Sequence of chain B:
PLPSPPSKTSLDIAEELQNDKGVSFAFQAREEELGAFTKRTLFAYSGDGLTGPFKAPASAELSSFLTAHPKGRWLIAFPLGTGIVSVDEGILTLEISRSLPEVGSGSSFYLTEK

Interface contacts:
Residue E196 in chain A is in contact with residue K165 in chain B (closest heavy-atom distance 3.9 Å).
Residue Y139 in chain A interacts with residue Y204 in chain B (closest heavy-atom distance 3.5 Å).
Residue E155 in chain A interacts with residue L96 in chain B (closest heavy-atom distance 3.3 Å).
Residue P173 in chain A is in contact with residue T176 in chain B (closest heavy-atom distance 4.0 Å).
Residue A120 in chain A is in contact with residue L205 in chain B (closest heavy-atom distance 3.5 Å).
Residue L105 in chain A is in contact with residue P97 in chain B (closest heavy-atom distance 4.0 Å).
Residue P173 in chain A interacts with residue L169 in chain B (closest heavy-atom distance 3.8 Å).
Residue D106 in chain A interacts with residue P99 in chain B (closest heavy-atom distance 3.3 Å).
Residue R124 in chain A interacts with residue E126 in chain B (closest heavy-atom distance 2.7 Å).
Residue E155 in chain A interacts with residue P97 in chain B (closest heavy-atom distance 2.5 Å).
Residue S199 in chain A is in contact with residue F203 in chain B (closest heavy-atom distance 3.0 Å).
Residue S199 in chain A interacts with residue S202 in chain B (closest heavy-atom distance 3.6 Å).
Residue A138 in chain A interacts with residue F203 in chain B (closest heavy-atom distance 3.5 Å).
Residue L174 in chain A is in contact with residue L169 in chain B (closest heavy-atom distance 4.3 Å).
Residue F137 in chain A interacts with residue K133 in chain B (closest heavy-atom distance 3.5 Å).
Residue I107 in chain A contacts residue P99 in chain B (closest heavy-atom distance 3.8 Å).
Residue I107 in chain A interacts with residue L128 in chain B (closest heavy-atom distance 3.7 Å).
Residue L174 in chain A interacts with residue T176 in chain B (closest heavy-atom distance 4.4 Å).
Residue Q122 in chain A interacts with residue E126 in chain B (closest heavy-atom distance 3.1 Å).
Residue Q122 in chain A interacts with residue L205 in chain B (closest heavy-atom distance 3.9 Å).
Residue A108 in chain A interacts with residue L205 in chain B (closest heavy-atom distance 4.6 Å).
Residue E110 in chain A interacts with residue F131 in chain B (closest heavy-atom distance 3.6 Å).
Residue S158 in chain A is in contact with residue L96 in chain B (closest heavy-atom distance 4.1 Å).
Residue E109 in chain A interacts with residue F131 in chain B (closest heavy-atom distance 3.6 Å).
Residue D142 in chain A contacts residue K165 in chain B (closest heavy-atom distance 4.9 Å).
Residue Y139 in chain A contacts residue L205 in chain B (closest heavy-atom distance 3.5 Å).
Residue L105 in chain A contacts residue S98 in chain B (closest heavy-atom distance 3.4 Å).
Residue D106 in chain A is in contact with residue S98 in chain B (closest heavy-atom distance 2.9 Å).
Residue E110 in chain A is in contact with residue L205 in chain B (closest heavy-atom distance 4.8 Å).
Residue E196 in chain A is in contact with residue R167 in chain B (closest heavy-atom distance 1.8 Å).
Residue Y139 in chain A is in contact with residue P164 in chain B (closest heavy-atom distance 4.0 Å).
Residue G198 in chain A interacts with residue L169 in chain B (closest heavy-atom distance 4.6 Å).
Residue P173 in chain A is in contact with residue I170 in chain B (closest heavy-atom distance 4.7 Å).
Residue I107 in chain A is in contact with residue P97 in chain B (closest heavy-atom distance 3.5 Å).
Residue E110 in chain A interacts with residue E207 in chain B (closest heavy-atom distance 3.6 Å).
Residue Y139 in chain A is in contact with residue H163 in chain B (closest heavy-atom distance 4.1 Å).
Residue D106 in chain A contacts residue S101 in chain B (closest heavy-atom distance 4.6 Å).
Residue G141 in chain A interacts with residue K165 in chain B (closest heavy-atom distance 2.9 Å).
Residue G200 in chain A is in contact with residue F203 in chain B (closest heavy-atom distance 3.4 Å).
Residue E196 in chain A is in contact with residue L169 in chain B (closest heavy-atom distance 4.2 Å).
Residue S104 in chain A contacts residue L96 in chain B (closest heavy-atom distance 4.4 Å).
Residue A108 in chain A contacts residue F131 in chain B (closest heavy-atom distance 3.5 Å).
Residue I107 in chain A interacts with residue S98 in chain B (closest heavy-atom distance 4.0 Å).
Residue L105 in chain A contacts residue L96 in chain B (closest heavy-atom distance 3.7 Å).
Residue F159 in chain A contacts residue L96 in chain B (closest heavy-atom distance 4.7 Å).
Residue D106 in chain A contacts residue L128 in chain B (closest heavy-atom distance 3.6 Å).
Residue R124 in chain A is in contact with residue K133 in chain B (closest heavy-atom distance 3.6 Å).
Residue Y139 in chain A contacts residue F203 in chain B (closest heavy-atom distance 3.3 Å).
Residue Q122 in chain A contacts residue K133 in chain B (closest heavy-atom distance 2.7 Å).
Residue E155 in chain A interacts with residue S98 in chain B (closest heavy-atom distance 4.8 Å).
Residue Q122 in chain A interacts with residue L128 in chain B (closest heavy-atom distance 3.9 Å).
Residue Y139 in chain A interacts with residue K165 in chain B (closest heavy-atom distance 4.4 Å).
Residue A120 in chain A is in contact with residue F131 in chain B (closest heavy-atom distance 4.4 Å).
Residue A108 in chain A is in contact with residue L128 in chain B (closest heavy-atom distance 3.9 Å).
Residue S104 in chain A interacts with residue S98 in chain B (closest heavy-atom distance 4.4 Å).
Residue P173 in chain A is in contact with residue A171 in chain B (closest heavy-atom distance 4.1 Å).
Residue D106 in chain A is in contact with residue E126 in chain B (closest heavy-atom distance 2.6 Å).
Residue F121 in chain A interacts with residue L205 in chain B (closest heavy-atom distance 3.9 Å).
Residue S199 in chain A is in contact with residue S201 in chain B (closest heavy-atom distance 4.4 Å).
Residue F137 in chain A is in contact with residue F203 in chain B (closest heavy-atom distance 3.7 Å).

The following describes two proteins that form a bound complex.

Sequence of chain A:
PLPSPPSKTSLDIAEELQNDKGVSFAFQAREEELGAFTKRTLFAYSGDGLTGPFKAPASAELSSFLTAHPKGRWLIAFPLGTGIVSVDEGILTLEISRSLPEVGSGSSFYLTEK